Interface contacts:
Residue D778 in protein 2 interacts with residue E249 in protein 1 (closest heavy-atom distance 4.3 Å).
Residue R781 in protein 2 contacts residue E171 in protein 1 (closest heavy-atom distance 4.1 Å).
Residue R781 in protein 2 contacts residue T172 in protein 1 (closest heavy-atom distance 4.7 Å).
Residue E701 in protein 2 contacts residue D153 in protein 1 (closest heavy-atom distance 3.6 Å).

Sequence of protein 1:
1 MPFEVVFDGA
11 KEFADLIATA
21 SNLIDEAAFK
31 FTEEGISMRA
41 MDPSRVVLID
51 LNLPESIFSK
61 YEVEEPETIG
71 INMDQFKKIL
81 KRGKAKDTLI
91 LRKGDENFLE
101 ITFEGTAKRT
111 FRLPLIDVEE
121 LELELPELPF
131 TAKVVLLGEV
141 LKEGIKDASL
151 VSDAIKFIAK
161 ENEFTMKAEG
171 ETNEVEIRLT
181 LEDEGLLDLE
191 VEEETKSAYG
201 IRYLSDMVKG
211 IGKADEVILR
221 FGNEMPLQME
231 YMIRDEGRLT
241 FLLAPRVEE

These two protein chains interact to form a complex.

Sequence of protein 2:
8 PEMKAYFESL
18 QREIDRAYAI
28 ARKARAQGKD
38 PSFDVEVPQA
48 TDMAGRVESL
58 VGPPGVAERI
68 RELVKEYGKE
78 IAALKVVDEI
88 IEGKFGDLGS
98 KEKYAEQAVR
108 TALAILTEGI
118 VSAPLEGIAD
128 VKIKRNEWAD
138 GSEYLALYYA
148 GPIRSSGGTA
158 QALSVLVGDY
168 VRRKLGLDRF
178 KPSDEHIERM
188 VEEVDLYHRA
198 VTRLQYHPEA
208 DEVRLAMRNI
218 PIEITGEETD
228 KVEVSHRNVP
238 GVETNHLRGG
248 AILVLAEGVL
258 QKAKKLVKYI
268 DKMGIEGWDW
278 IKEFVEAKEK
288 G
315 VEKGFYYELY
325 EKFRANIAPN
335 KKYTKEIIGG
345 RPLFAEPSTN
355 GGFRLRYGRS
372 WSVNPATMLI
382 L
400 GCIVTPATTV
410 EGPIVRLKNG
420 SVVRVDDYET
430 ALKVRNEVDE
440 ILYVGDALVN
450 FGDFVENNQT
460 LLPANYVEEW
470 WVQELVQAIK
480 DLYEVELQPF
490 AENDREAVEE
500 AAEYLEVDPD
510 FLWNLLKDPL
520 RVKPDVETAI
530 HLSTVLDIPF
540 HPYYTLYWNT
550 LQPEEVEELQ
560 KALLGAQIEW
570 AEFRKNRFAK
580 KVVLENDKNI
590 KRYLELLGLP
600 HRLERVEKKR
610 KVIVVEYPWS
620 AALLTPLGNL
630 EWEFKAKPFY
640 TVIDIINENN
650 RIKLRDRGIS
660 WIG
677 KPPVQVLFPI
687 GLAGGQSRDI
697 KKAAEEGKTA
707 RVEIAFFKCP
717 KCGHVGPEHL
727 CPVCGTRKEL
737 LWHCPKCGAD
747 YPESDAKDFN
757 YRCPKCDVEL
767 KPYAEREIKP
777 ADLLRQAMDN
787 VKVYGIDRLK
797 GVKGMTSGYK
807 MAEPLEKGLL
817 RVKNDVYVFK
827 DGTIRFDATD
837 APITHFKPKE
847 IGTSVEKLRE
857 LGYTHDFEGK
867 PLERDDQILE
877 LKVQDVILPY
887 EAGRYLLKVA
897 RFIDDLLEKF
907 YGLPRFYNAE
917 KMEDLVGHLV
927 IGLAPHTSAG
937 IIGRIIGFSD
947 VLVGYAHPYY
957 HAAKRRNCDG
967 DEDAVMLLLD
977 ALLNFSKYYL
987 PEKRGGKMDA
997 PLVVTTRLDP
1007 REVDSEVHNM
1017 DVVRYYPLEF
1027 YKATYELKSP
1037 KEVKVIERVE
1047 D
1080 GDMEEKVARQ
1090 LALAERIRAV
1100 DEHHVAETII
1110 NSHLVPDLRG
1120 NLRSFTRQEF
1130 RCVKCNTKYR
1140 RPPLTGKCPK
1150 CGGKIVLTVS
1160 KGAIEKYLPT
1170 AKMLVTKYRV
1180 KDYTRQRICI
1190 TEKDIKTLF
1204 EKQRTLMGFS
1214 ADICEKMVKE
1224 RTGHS